Sequence of chain B:
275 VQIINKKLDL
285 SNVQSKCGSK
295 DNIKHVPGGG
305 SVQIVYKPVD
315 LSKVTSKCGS

Sequence of chain A:
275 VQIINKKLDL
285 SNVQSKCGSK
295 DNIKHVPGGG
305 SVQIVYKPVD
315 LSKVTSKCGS

Interface contacts:
Residue Q288 in chain A is in contact with residue Q288 in chain B (closest heavy-atom distance 3.3 Å).
Residue N279 in chain A contacts residue H299 in chain B (closest heavy-atom distance 3.2 Å).
Residue T319 in chain A interacts with residue T319 in chain B (closest heavy-atom distance 3.3 Å).
Residue I308 in chain A contacts residue Q307 in chain B (closest heavy-atom distance 2.9 Å).
Residue C322 in chain A contacts residue G323 in chain B (closest heavy-atom distance 3.0 Å).
Residue D314 in chain A interacts with residue K294 in chain B (closest heavy-atom distance 2.8 Å).
Residue L284 in chain A is in contact with residue S285 in chain B (closest heavy-atom distance 2.9 Å).
Residue V300 in chain A is in contact with residue H299 in chain B (closest heavy-atom distance 3.0 Å).
Residue S316 in chain A interacts with residue S316 in chain B (closest heavy-atom distance 3.2 Å).
Residue S320 in chain A is in contact with residue T319 in chain B (closest heavy-atom distance 3.2 Å).
Residue Q276 in chain A interacts with residue V275 in chain B (closest heavy-atom distance 2.9 Å).
Residue G303 in chain A contacts residue G304 in chain B (closest heavy-atom distance 3.1 Å).
Residue I308 in chain A is in contact with residue V309 in chain B (closest heavy-atom distance 2.9 Å).
Residue S324 in chain A is in contact with residue G323 in chain B (closest heavy-atom distance 2.9 Å).
Residue I297 in chain A is in contact with residue N296 in chain B (closest heavy-atom distance 2.9 Å).
Residue P312 in chain A interacts with residue P312 in chain B (closest heavy-atom distance 3.3 Å).
Residue K294 in chain A interacts with residue D295 in chain B (closest heavy-atom distance 2.9 Å).
Residue V287 in chain A interacts with residue N286 in chain B (closest heavy-atom distance 2.9 Å).
Residue S289 in chain A contacts residue K290 in chain B (closest heavy-atom distance 3.0 Å).
Residue I278 in chain A is in contact with residue I277 in chain B (closest heavy-atom distance 2.8 Å).
Residue L284 in chain A contacts residue D283 in chain B (closest heavy-atom distance 2.8 Å).
Residue G302 in chain A contacts residue G302 in chain B (closest heavy-atom distance 3.2 Å).
Residue D314 in chain A interacts with residue V313 in chain B (closest heavy-atom distance 2.9 Å).
Residue V318 in chain A contacts residue K317 in chain B (closest heavy-atom distance 3.0 Å).
Residue L282 in chain A interacts with residue K281 in chain B (closest heavy-atom distance 3.0 Å).
Residue N296 in chain A interacts with residue D295 in chain B (closest heavy-atom distance 2.9 Å).
Residue N286 in chain A contacts residue N286 in chain B (closest heavy-atom distance 3.0 Å).
Residue N286 in chain A contacts residue S285 in chain B (closest heavy-atom distance 3.2 Å).
Residue V306 in chain A contacts residue S305 in chain B (closest heavy-atom distance 3.0 Å).
Residue K280 in chain A contacts residue N279 in chain B (closest heavy-atom distance 2.8 Å).
Residue S316 in chain A contacts residue K317 in chain B (closest heavy-atom distance 3.0 Å).
Residue G303 in chain A interacts with residue G303 in chain B (closest heavy-atom distance 3.2 Å).
Residue Y310 in chain A is in contact with residue K311 in chain B (closest heavy-atom distance 2.9 Å).
Residue C291 in chain A contacts residue G292 in chain B (closest heavy-atom distance 2.9 Å).
Residue P312 in chain A contacts residue V313 in chain B (closest heavy-atom distance 2.9 Å).
Residue S320 in chain A contacts residue S320 in chain B (closest heavy-atom distance 3.3 Å).
Residue Y310 in chain A is in contact with residue N296 in chain B (closest heavy-atom distance 3.2 Å).
Residue S289 in chain A is in contact with residue S289 in chain B (closest heavy-atom distance 3.3 Å).
Residue S320 in chain A interacts with residue K321 in chain B (closest heavy-atom distance 3.1 Å).
Residue Q276 in chain A contacts residue I277 in chain B (closest heavy-atom distance 2.9 Å).
Residue K281 in chain A contacts residue K281 in chain B (closest heavy-atom distance 3.3 Å).
Residue K294 in chain A is in contact with residue K294 in chain B (closest heavy-atom distance 3.3 Å).
Residue Y310 in chain A contacts residue V309 in chain B (closest heavy-atom distance 2.9 Å).
Residue V306 in chain A interacts with residue Q307 in chain B (closest heavy-atom distance 2.9 Å).
Residue H299 in chain A is in contact with residue H299 in chain B (closest heavy-atom distance 3.3 Å).
Residue I278 in chain A interacts with residue N279 in chain B (closest heavy-atom distance 2.9 Å).
Residue L282 in chain A contacts residue D283 in chain B (closest heavy-atom distance 2.8 Å).
Residue D314 in chain A interacts with residue L315 in chain B (closest heavy-atom distance 2.8 Å).
Residue G304 in chain A contacts residue G304 in chain B (closest heavy-atom distance 3.3 Å).
Residue S285 in chain A contacts residue S285 in chain B (closest heavy-atom distance 3.3 Å).
Residue D283 in chain A interacts with residue D283 in chain B (closest heavy-atom distance 3.3 Å).
Residue C291 in chain A interacts with residue K290 in chain B (closest heavy-atom distance 2.9 Å).
Residue V287 in chain A is in contact with residue Q288 in chain B (closest heavy-atom distance 3.0 Å).
Residue V318 in chain A is in contact with residue T319 in chain B (closest heavy-atom distance 2.9 Å).
Residue G302 in chain A contacts residue P301 in chain B (closest heavy-atom distance 3.0 Å).
Residue S289 in chain A is in contact with residue Q288 in chain B (closest heavy-atom distance 3.0 Å).
Residue G302 in chain A is in contact with residue G303 in chain B (closest heavy-atom distance 3.0 Å).
Residue I297 in chain A contacts residue K298 in chain B (closest heavy-atom distance 2.9 Å).
Residue K280 in chain A interacts with residue K281 in chain B (closest heavy-atom distance 2.9 Å).
Residue K294 in chain A contacts residue S293 in chain B (closest heavy-atom distance 3.2 Å).

This data describes a binding interaction between two proteins.